This data describes a binding interaction between two proteins.

Sequence of chain A:
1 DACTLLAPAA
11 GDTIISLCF

Sequence of chain B:
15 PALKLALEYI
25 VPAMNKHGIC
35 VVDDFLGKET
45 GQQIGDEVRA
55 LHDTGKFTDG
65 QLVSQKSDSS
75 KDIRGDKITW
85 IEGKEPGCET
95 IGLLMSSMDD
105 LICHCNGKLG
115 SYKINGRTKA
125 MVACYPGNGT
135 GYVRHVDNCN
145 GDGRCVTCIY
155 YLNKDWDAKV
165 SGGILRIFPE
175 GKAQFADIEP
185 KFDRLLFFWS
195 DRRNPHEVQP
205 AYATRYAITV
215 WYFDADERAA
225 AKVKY

Residue-level contacts at the interface:
Residue Y136 in chain B interacts with residue L6 in chain A (closest heavy-atom distance 2.8 Å).
Residue K70 in chain B contacts residue L5 in chain A (closest heavy-atom distance 3.5 Å).
Residue N144 in chain B is in contact with residue T4 in chain A (closest heavy-atom distance 3.7 Å).
Residue R78 in chain B is in contact with residue P8 in chain A (closest heavy-atom distance 3.6 Å).
Residue V67 in chain B interacts with residue A7 in chain A (closest heavy-atom distance 2.9 Å).
Residue N119 in chain B is in contact with residue L17 in chain A (closest heavy-atom distance 3.0 Å).
Residue R222 in chain B contacts residue S16 in chain A (closest heavy-atom distance 4.1 Å).
Residue S68 in chain B contacts residue T4 in chain A (closest heavy-atom distance 2.6 Å).
Residue R148 in chain B is in contact with residue P8 in chain A (closest heavy-atom distance 2.9 Å).
Residue T122 in chain B interacts with residue I15 in chain A (closest heavy-atom distance 3.9 Å).
Residue R138 in chain B is in contact with residue L6 in chain A (closest heavy-atom distance 3.6 Å).
Residue N110 in chain B interacts with residue F19 in chain A (closest heavy-atom distance 3.9 Å).
Residue R196 in chain B interacts with residue D1 in chain A (closest heavy-atom distance 3.3 Å).
Residue D103 in chain B is in contact with residue L17 in chain A (closest heavy-atom distance 3.6 Å).
Residue R148 in chain B contacts residue A9 in chain A (closest heavy-atom distance 4.0 Å).
Residue R196 in chain B contacts residue C3 in chain A (closest heavy-atom distance 3.4 Å).
Residue R121 in chain B contacts residue L17 in chain A (closest heavy-atom distance 3.8 Å).
Residue Y136 in chain B interacts with residue A7 in chain A (closest heavy-atom distance 3.5 Å).
Residue Q65 in chain B interacts with residue P8 in chain A (closest heavy-atom distance 3.7 Å).
Residue N119 in chain B is in contact with residue S16 in chain A (closest heavy-atom distance 3.6 Å).
Residue K123 in chain B contacts residue I15 in chain A (closest heavy-atom distance 3.7 Å).
Residue W84 in chain B contacts residue A10 in chain A (closest heavy-atom distance 3.6 Å).
Residue D141 in chain B contacts residue P8 in chain A (closest heavy-atom distance 3.3 Å).
Residue I118 in chain B contacts residue C18 in chain A (closest heavy-atom distance 3.3 Å).
Residue I77 in chain B contacts residue L5 in chain A (closest heavy-atom distance 3.7 Å).
Residue L66 in chain B is in contact with residue L5 in chain A (closest heavy-atom distance 3.3 Å).
Residue C143 in chain B contacts residue T4 in chain A (closest heavy-atom distance 3.8 Å).
Residue G120 in chain B is in contact with residue I15 in chain A (closest heavy-atom distance 3.0 Å).
Residue S68 in chain B is in contact with residue L5 in chain A (closest heavy-atom distance 3.5 Å).
Residue T122 in chain B is in contact with residue T13 in chain A (closest heavy-atom distance 4.0 Å).
Residue C107 in chain B interacts with residue C18 in chain A (closest heavy-atom distance 2.0 Å).
Residue L66 in chain B interacts with residue A7 in chain A (closest heavy-atom distance 3.1 Å).
Residue W84 in chain B is in contact with residue G11 in chain A (closest heavy-atom distance 3.8 Å).
Residue I77 in chain B is in contact with residue L6 in chain A (closest heavy-atom distance 4.0 Å).
Residue R121 in chain B is in contact with residue I14 in chain A (closest heavy-atom distance 3.4 Å).
Residue H139 in chain B contacts residue P8 in chain A (closest heavy-atom distance 3.7 Å).
Residue H139 in chain B is in contact with residue L6 in chain A (closest heavy-atom distance 3.5 Å).
Residue V67 in chain B interacts with residue P8 in chain A (closest heavy-atom distance 3.6 Å).
Residue V67 in chain B contacts residue T4 in chain A (closest heavy-atom distance 3.7 Å).
Residue L66 in chain B is in contact with residue L6 in chain A (closest heavy-atom distance 3.5 Å).
Residue W215 in chain B contacts residue P8 in chain A (closest heavy-atom distance 3.6 Å).
Residue F217 in chain B contacts residue I14 in chain A (closest heavy-atom distance 3.6 Å).
Residue I118 in chain B contacts residue F19 in chain A (closest heavy-atom distance 3.4 Å).
Residue N119 in chain B contacts residue F19 in chain A (closest heavy-atom distance 3.7 Å).
Residue R222 in chain B is in contact with residue I14 in chain A (closest heavy-atom distance 3.5 Å).
Residue V140 in chain B interacts with residue A7 in chain A (closest heavy-atom distance 3.4 Å).
Residue R121 in chain B contacts residue I15 in chain A (closest heavy-atom distance 2.8 Å).
Residue Y136 in chain B contacts residue P8 in chain A (closest heavy-atom distance 3.1 Å).
Residue N110 in chain B is in contact with residue C18 in chain A (closest heavy-atom distance 3.4 Å).
Residue Y216 in chain B interacts with residue L17 in chain A (closest heavy-atom distance 3.6 Å).
Residue R148 in chain B is in contact with residue A10 in chain A (closest heavy-atom distance 3.6 Å).
Residue V67 in chain B interacts with residue A9 in chain A (closest heavy-atom distance 4.0 Å).
Residue Q65 in chain B interacts with residue A9 in chain A (closest heavy-atom distance 3.0 Å).
Residue G120 in chain B interacts with residue L17 in chain A (closest heavy-atom distance 3.9 Å).
Residue T122 in chain B is in contact with residue A10 in chain A (closest heavy-atom distance 3.4 Å).
Residue K123 in chain B contacts residue T13 in chain A (closest heavy-atom distance 3.6 Å).
Residue C143 in chain B contacts residue A7 in chain A (closest heavy-atom distance 4.0 Å).
Residue D141 in chain B interacts with residue A7 in chain A (closest heavy-atom distance 3.7 Å).
Residue W84 in chain B contacts residue A9 in chain A (closest heavy-atom distance 3.6 Å).
Residue C143 in chain B contacts residue C3 in chain A (closest heavy-atom distance 2.0 Å).